Sequence of chain A:
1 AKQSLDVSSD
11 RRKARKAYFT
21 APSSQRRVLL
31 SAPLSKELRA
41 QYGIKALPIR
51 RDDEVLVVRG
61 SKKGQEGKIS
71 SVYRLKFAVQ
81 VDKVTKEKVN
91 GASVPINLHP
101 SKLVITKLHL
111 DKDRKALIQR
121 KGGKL

The following describes two proteins that form a bound complex.

Interface contacts:
Residue A218 in chain B contacts residue A92 in chain A (closest heavy-atom distance 4.7 Å).
Residue E214 in chain B interacts with residue G91 in chain A (closest heavy-atom distance 4.0 Å).
Residue A218 in chain B interacts with residue G91 in chain A (closest heavy-atom distance 3.3 Å).
Residue E214 in chain B contacts residue S93 in chain A (closest heavy-atom distance 3.3 Å).
Residue A218 in chain B interacts with residue N90 in chain A (closest heavy-atom distance 3.3 Å).

Sequence of chain B:
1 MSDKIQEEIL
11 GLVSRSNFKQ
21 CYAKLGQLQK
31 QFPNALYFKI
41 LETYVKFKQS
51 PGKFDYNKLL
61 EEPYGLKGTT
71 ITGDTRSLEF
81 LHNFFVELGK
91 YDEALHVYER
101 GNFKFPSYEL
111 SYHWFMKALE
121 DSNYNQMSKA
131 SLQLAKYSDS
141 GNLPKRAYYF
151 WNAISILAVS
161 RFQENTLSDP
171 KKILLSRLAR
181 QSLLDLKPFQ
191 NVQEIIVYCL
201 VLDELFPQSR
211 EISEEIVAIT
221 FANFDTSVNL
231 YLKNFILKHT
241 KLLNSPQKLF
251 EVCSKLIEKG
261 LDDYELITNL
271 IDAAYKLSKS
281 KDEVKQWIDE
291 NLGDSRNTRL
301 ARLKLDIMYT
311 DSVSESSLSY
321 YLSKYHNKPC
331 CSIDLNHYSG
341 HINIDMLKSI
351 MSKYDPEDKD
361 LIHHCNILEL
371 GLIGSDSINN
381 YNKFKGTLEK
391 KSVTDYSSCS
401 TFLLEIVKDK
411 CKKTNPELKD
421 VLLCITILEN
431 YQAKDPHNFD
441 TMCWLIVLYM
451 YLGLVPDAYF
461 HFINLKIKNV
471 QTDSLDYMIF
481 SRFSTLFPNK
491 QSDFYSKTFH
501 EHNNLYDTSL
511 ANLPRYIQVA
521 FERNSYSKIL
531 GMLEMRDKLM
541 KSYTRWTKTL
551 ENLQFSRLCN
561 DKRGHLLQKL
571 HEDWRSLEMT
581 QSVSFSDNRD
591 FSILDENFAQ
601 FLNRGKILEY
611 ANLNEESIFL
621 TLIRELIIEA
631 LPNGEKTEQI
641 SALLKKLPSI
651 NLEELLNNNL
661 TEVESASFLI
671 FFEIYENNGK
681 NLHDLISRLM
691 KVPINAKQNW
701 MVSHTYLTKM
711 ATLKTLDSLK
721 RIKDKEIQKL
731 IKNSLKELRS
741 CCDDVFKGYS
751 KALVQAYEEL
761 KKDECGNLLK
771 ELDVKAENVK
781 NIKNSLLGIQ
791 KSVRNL